Sequence of the first protein:
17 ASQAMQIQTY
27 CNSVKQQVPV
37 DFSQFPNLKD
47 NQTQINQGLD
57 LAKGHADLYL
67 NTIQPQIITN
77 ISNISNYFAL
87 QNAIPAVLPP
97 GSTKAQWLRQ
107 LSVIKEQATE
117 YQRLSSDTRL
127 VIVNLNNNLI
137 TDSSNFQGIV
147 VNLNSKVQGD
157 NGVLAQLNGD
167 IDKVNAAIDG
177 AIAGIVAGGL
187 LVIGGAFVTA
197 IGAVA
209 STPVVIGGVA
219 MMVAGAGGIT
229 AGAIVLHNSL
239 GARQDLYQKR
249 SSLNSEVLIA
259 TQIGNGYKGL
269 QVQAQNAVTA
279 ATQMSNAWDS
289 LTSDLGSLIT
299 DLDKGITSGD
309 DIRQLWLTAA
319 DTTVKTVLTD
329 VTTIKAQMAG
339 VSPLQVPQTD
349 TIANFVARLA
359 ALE

Residue-level contacts at the interface:
Residue A351 in the second protein is in contact with residue K266 in the first protein (closest heavy-atom distance 3.8 Å).
Residue A351 in the second protein contacts residue V146 in the first protein (closest heavy-atom distance 4.6 Å).
Residue A351 in the second protein interacts with residue N150 in the first protein (closest heavy-atom distance 4.0 Å).
Residue A358 in the second protein interacts with residue Q154 in the first protein (closest heavy-atom distance 5.0 Å).
Residue V354 in the second protein interacts with residue N150 in the first protein (closest heavy-atom distance 3.8 Å).
Residue I350 in the second protein is in contact with residue Q143 in the first protein (closest heavy-atom distance 3.7 Å).
Residue T349 in the second protein contacts residue Q143 in the first protein (closest heavy-atom distance 4.6 Å).
Residue N352 in the second protein contacts residue K266 in the first protein (closest heavy-atom distance 4.8 Å).
Residue V354 in the second protein interacts with residue Q154 in the first protein (closest heavy-atom distance 3.7 Å).
Residue A355 in the second protein is in contact with residue Q154 in the first protein (closest heavy-atom distance 4.5 Å).
Residue I350 in the second protein contacts residue V147 in the first protein (closest heavy-atom distance 3.9 Å).

The following describes two proteins that form a bound complex.

Sequence of the second protein:
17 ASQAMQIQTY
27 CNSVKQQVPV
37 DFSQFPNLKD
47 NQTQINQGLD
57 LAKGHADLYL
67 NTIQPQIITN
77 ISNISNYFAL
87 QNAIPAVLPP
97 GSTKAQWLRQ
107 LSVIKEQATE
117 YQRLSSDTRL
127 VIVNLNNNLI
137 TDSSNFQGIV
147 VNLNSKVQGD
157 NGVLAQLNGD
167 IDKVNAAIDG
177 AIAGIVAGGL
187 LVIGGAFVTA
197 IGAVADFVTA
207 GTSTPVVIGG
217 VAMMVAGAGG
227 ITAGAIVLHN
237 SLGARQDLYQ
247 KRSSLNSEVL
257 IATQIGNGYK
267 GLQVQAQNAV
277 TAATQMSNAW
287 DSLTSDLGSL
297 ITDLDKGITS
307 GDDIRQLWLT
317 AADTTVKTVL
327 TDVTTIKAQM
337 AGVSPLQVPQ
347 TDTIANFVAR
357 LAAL